The following describes two proteins that form a bound complex.

Sequence of protein 2:
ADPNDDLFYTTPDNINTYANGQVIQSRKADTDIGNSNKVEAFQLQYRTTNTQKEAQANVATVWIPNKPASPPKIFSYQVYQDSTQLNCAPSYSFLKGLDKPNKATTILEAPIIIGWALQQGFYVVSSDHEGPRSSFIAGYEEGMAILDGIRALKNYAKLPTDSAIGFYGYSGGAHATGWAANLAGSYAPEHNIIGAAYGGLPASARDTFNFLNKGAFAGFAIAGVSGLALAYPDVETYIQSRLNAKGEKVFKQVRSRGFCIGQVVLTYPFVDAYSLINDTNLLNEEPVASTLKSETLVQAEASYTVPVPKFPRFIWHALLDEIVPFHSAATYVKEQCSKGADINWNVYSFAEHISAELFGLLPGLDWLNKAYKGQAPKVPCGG

Interface contacts:
Residue F353 in protein 2 is in contact with residue F273 in protein 1 (closest heavy-atom distance 3.7 Å).
Residue I357 in protein 2 contacts residue I357 in protein 1 (closest heavy-atom distance 4.0 Å).
Residue I357 in protein 2 contacts residue S358 in protein 1 (closest heavy-atom distance 4.9 Å).
Residue L361 in protein 2 is in contact with residue F220 in protein 1 (closest heavy-atom distance 4.7 Å).
Residue E325 in protein 2 is in contact with residue E355 in protein 1 (closest heavy-atom distance 4.6 Å).
Residue F362 in protein 2 contacts residue A219 in protein 1 (closest heavy-atom distance 3.6 Å).
Residue I110 in protein 2 contacts residue I110 in protein 1 (closest heavy-atom distance 2.9 Å).
Residue D35 in protein 2 interacts with residue L101 in protein 1 (closest heavy-atom distance 4.4 Å).
Residue L101 in protein 2 interacts with residue D35 in protein 1 (closest heavy-atom distance 3.2 Å).
Residue K99 in protein 2 contacts residue K99 in protein 1 (closest heavy-atom distance 3.8 Å).
Residue F362 in protein 2 contacts residue V268 in protein 1 (closest heavy-atom distance 4.0 Å).
Residue L364 in protein 2 is in contact with residue L269 in protein 1 (closest heavy-atom distance 4.8 Å).
Residue P272 in protein 2 interacts with residue F362 in protein 1 (closest heavy-atom distance 4.0 Å).
Residue L111 in protein 2 contacts residue A107 in protein 1 (closest heavy-atom distance 3.9 Å).
Residue L101 in protein 2 is in contact with residue S39 in protein 1 (closest heavy-atom distance 3.2 Å).
Residue S358 in protein 2 interacts with residue I357 in protein 1 (closest heavy-atom distance 4.4 Å).
Residue F362 in protein 2 is in contact with residue F220 in protein 1 (closest heavy-atom distance 3.7 Å).
Residue F362 in protein 2 contacts residue P272 in protein 1 (closest heavy-atom distance 4.1 Å).
Residue L269 in protein 2 interacts with residue F362 in protein 1 (closest heavy-atom distance 4.1 Å).
Residue D102 in protein 2 is in contact with residue K41 in protein 1 (closest heavy-atom distance 4.8 Å).
Residue L111 in protein 2 contacts residue L111 in protein 1 (closest heavy-atom distance 4.1 Å).
Residue L361 in protein 2 contacts residue V268 in protein 1 (closest heavy-atom distance 3.4 Å).
Residue V268 in protein 2 contacts residue F362 in protein 1 (closest heavy-atom distance 3.7 Å).
Residue L101 in protein 2 interacts with residue I36 in protein 1 (closest heavy-atom distance 4.7 Å).
Residue L365 in protein 2 interacts with residue L269 in protein 1 (closest heavy-atom distance 3.9 Å).
Residue S39 in protein 2 interacts with residue L101 in protein 1 (closest heavy-atom distance 4.9 Å).
Residue S39 in protein 2 interacts with residue D102 in protein 1 (closest heavy-atom distance 3.8 Å).
Residue E355 in protein 2 is in contact with residue E325 in protein 1 (closest heavy-atom distance 4.8 Å).
Residue S358 in protein 2 contacts residue F220 in protein 1 (closest heavy-atom distance 4.2 Å).
Residue D102 in protein 2 contacts residue S39 in protein 1 (closest heavy-atom distance 3.6 Å).
Residue L269 in protein 2 interacts with residue L365 in protein 1 (closest heavy-atom distance 4.1 Å).
Residue E355 in protein 2 interacts with residue I357 in protein 1 (closest heavy-atom distance 4.4 Å).
Residue L361 in protein 2 interacts with residue L269 in protein 1 (closest heavy-atom distance 3.2 Å).
Residue V268 in protein 2 contacts residue L361 in protein 1 (closest heavy-atom distance 4.0 Å).
Residue F220 in protein 2 contacts residue L361 in protein 1 (closest heavy-atom distance 4.2 Å).
Residue I110 in protein 2 interacts with residue L101 in protein 1 (closest heavy-atom distance 3.1 Å).
Residue A107 in protein 2 interacts with residue L111 in protein 1 (closest heavy-atom distance 4.6 Å).
Residue L101 in protein 2 is in contact with residue K99 in protein 1 (closest heavy-atom distance 3.6 Å).
Residue F362 in protein 2 contacts residue L269 in protein 1 (closest heavy-atom distance 3.9 Å).
Residue A219 in protein 2 interacts with residue F362 in protein 1 (closest heavy-atom distance 3.4 Å).
Residue E355 in protein 2 is in contact with residue E355 in protein 1 (closest heavy-atom distance 3.7 Å).
Residue A219 in protein 2 is in contact with residue F353 in protein 1 (closest heavy-atom distance 4.2 Å).
Residue F220 in protein 2 is in contact with residue F362 in protein 1 (closest heavy-atom distance 3.6 Å).
Residue F220 in protein 2 interacts with residue S358 in protein 1 (closest heavy-atom distance 4.3 Å).
Residue F273 in protein 2 interacts with residue F353 in protein 1 (closest heavy-atom distance 3.7 Å).
Residue G100 in protein 2 contacts residue K99 in protein 1 (closest heavy-atom distance 4.0 Å).
Residue F353 in protein 2 is in contact with residue A219 in protein 1 (closest heavy-atom distance 4.0 Å).
Residue P114 in protein 2 is in contact with residue L101 in protein 1 (closest heavy-atom distance 3.9 Å).
Residue L269 in protein 2 is in contact with residue L361 in protein 1 (closest heavy-atom distance 3.1 Å).
Residue L101 in protein 2 contacts residue N38 in protein 1 (closest heavy-atom distance 4.5 Å).

Sequence of protein 1:
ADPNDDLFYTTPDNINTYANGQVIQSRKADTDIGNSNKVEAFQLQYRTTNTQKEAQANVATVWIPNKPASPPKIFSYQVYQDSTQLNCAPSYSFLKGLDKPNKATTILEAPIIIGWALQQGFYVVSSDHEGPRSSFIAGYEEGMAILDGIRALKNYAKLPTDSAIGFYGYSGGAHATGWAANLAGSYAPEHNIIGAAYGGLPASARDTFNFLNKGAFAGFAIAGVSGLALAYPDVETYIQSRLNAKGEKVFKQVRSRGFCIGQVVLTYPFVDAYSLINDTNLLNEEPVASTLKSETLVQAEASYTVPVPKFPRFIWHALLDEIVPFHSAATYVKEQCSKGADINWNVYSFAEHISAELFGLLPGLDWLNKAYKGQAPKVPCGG